Sequence of protein 2:
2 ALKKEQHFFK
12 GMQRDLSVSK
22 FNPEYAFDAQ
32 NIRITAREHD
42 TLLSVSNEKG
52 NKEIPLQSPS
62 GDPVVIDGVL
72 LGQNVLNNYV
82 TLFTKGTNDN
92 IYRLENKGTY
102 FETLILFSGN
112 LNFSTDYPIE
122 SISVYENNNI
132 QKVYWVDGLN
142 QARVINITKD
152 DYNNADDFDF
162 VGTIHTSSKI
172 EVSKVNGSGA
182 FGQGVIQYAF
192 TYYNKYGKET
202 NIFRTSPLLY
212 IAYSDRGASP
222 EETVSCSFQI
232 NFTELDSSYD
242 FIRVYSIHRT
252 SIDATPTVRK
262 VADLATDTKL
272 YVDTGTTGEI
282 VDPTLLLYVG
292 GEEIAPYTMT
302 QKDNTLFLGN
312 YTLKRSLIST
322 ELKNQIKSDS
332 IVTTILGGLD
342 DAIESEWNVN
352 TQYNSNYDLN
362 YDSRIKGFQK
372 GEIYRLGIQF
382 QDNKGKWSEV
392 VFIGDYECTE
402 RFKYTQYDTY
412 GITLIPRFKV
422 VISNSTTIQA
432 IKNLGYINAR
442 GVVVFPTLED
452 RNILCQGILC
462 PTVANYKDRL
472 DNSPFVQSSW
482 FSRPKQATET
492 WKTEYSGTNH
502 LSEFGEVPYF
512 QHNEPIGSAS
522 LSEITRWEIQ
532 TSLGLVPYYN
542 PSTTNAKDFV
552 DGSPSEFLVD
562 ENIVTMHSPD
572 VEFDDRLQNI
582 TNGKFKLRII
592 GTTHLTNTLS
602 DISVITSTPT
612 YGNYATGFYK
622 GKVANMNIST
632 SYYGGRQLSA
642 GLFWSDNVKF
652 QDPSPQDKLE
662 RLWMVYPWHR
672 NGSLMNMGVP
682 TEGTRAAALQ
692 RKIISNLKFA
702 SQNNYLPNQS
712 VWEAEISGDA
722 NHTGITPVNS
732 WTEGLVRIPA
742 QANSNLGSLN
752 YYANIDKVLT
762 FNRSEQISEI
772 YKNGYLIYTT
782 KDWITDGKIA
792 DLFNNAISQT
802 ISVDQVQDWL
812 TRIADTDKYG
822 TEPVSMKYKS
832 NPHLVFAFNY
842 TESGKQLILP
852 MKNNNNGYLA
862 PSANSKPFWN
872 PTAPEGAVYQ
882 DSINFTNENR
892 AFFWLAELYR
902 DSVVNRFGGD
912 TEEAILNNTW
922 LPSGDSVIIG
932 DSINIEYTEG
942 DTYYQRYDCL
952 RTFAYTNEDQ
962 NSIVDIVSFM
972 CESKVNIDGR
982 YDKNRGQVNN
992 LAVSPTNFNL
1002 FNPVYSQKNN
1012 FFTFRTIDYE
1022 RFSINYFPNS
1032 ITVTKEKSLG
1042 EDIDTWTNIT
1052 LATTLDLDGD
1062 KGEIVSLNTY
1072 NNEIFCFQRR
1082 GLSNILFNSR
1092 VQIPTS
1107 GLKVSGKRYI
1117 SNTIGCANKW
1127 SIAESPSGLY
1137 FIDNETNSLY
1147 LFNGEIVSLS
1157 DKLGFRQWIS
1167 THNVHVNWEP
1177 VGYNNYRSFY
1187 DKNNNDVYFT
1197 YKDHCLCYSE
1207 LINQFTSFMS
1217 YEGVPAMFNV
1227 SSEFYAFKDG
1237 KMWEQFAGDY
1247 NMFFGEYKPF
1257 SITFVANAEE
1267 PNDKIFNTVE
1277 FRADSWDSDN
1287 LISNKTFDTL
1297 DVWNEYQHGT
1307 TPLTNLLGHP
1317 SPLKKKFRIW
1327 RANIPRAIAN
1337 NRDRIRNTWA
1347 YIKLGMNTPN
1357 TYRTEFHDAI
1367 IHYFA

Sequence of protein 1:
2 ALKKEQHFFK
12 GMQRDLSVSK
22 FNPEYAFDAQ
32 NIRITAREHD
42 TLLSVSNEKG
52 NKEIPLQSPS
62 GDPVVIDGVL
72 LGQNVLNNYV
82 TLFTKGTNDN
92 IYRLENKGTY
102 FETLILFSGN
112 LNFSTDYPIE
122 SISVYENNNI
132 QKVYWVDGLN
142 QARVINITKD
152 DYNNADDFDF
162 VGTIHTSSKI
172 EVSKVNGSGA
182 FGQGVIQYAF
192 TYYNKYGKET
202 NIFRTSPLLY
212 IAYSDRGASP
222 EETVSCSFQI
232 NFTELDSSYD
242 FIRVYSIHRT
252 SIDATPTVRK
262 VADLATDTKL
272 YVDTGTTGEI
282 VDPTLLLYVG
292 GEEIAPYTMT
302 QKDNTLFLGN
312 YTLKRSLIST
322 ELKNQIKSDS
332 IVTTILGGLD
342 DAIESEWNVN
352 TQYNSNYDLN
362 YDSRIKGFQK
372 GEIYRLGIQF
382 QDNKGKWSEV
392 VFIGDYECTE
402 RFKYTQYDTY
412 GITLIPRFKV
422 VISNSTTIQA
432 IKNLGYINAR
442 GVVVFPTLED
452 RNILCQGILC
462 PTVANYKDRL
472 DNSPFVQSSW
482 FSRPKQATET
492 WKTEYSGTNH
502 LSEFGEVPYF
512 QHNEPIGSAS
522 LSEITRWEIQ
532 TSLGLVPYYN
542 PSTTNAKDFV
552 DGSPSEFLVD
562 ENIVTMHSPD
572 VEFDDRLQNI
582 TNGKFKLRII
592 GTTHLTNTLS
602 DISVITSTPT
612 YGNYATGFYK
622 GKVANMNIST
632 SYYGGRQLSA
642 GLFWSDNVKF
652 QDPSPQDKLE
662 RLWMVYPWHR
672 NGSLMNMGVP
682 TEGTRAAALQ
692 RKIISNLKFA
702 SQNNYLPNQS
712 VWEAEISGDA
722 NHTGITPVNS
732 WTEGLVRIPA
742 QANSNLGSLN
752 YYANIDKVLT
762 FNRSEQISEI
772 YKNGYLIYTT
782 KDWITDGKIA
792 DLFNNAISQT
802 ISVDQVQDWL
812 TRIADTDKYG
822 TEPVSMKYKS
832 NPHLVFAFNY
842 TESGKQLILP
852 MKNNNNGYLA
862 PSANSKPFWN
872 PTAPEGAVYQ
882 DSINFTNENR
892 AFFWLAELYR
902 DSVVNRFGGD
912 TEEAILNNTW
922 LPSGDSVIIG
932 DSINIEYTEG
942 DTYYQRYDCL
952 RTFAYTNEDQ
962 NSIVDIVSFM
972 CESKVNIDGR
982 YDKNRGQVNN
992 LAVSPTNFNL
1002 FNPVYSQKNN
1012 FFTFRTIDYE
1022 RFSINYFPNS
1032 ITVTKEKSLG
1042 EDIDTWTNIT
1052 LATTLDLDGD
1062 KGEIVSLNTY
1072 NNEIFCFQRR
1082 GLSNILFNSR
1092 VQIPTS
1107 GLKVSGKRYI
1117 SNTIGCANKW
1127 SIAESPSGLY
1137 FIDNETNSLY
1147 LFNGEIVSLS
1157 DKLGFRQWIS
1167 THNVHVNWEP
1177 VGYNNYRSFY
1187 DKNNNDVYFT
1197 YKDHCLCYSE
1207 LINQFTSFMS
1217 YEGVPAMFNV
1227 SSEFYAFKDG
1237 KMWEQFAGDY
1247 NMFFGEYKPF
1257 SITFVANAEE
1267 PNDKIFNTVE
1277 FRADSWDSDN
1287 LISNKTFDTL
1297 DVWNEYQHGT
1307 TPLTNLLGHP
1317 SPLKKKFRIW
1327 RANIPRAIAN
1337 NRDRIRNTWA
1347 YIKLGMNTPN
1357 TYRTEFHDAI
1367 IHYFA

Contacts between the two chains:
Residue Q302 in protein 2 contacts residue D1061 in protein 1 (closest heavy-atom distance 2.5 Å).
Residue N305 in protein 2 interacts with residue D1057 in protein 1 (closest heavy-atom distance 3.1 Å).
Residue F9 in protein 2 is in contact with residue K21 in protein 1 (closest heavy-atom distance 3.0 Å).
Residue K789 in protein 2 is in contact with residue D549 in protein 1 (closest heavy-atom distance 2.4 Å).
Residue A791 in protein 2 is in contact with residue D552 in protein 1 (closest heavy-atom distance 2.9 Å).
Residue R1091 in protein 2 interacts with residue Q1093 in protein 1 (closest heavy-atom distance 3.1 Å).
Residue K621 in protein 2 interacts with residue K468 in protein 1 (closest heavy-atom distance 2.7 Å).
Residue G987 in protein 2 contacts residue R738 in protein 1 (closest heavy-atom distance 2.5 Å).
Residue R1324 in protein 2 contacts residue N1343 in protein 1 (closest heavy-atom distance 3.3 Å).
Residue F1323 in protein 2 is in contact with residue D1269 in protein 1 (closest heavy-atom distance 2.9 Å).
Residue D268 in protein 2 is in contact with residue E914 in protein 1 (closest heavy-atom distance 3.1 Å).
Residue N1189 in protein 2 contacts residue E1141 in protein 1 (closest heavy-atom distance 2.6 Å).
Residue N795 in protein 2 interacts with residue K548 in protein 1 (closest heavy-atom distance 2.9 Å).
Residue R1091 in protein 2 contacts residue V1092 in protein 1 (closest heavy-atom distance 2.9 Å).
Residue V176 in protein 2 interacts with residue E450 in protein 1 (closest heavy-atom distance 3.2 Å).
Residue K659 in protein 2 is in contact with residue R764 in protein 1 (closest heavy-atom distance 3.2 Å).
Residue K196 in protein 2 interacts with residue F1023 in protein 1 (closest heavy-atom distance 2.7 Å).
Residue D787 in protein 2 interacts with residue Q767 in protein 1 (closest heavy-atom distance 3.2 Å).
Residue L43 in protein 2 contacts residue D16 in protein 1 (closest heavy-atom distance 3.0 Å).
Residue S124 in protein 2 contacts residue D1061 in protein 1 (closest heavy-atom distance 2.8 Å).
Residue L265 in protein 2 is in contact with residue N918 in protein 1 (closest heavy-atom distance 3.1 Å).
Residue Q1093 in protein 2 contacts residue Q1093 in protein 1 (closest heavy-atom distance 3.3 Å).
Residue N78 in protein 2 interacts with residue R1081 in protein 1 (closest heavy-atom distance 2.7 Å).
Residue D41 in protein 2 contacts residue D16 in protein 1 (closest heavy-atom distance 2.7 Å).
Residue N1189 in protein 2 contacts residue R1162 in protein 1 (closest heavy-atom distance 2.7 Å).
Residue Y126 in protein 2 interacts with residue G1060 in protein 1 (closest heavy-atom distance 3.1 Å).
Residue Y126 in protein 2 contacts residue N1030 in protein 1 (closest heavy-atom distance 3.0 Å).
Residue L44 in protein 2 contacts residue K21 in protein 1 (closest heavy-atom distance 3.0 Å).
Residue N351 in protein 2 interacts with residue S749 in protein 1 (closest heavy-atom distance 2.7 Å).
Residue S215 in protein 2 is in contact with residue T582 in protein 1 (closest heavy-atom distance 3.1 Å).
Residue I790 in protein 2 interacts with residue D552 in protein 1 (closest heavy-atom distance 3.1 Å).
Residue D1364 in protein 2 contacts residue K21 in protein 1 (closest heavy-atom distance 2.6 Å).
Residue R1324 in protein 2 contacts residue E1301 in protein 1 (closest heavy-atom distance 2.6 Å).
Residue N1072 in protein 2 is in contact with residue N1118 in protein 1 (closest heavy-atom distance 2.9 Å).
Residue D1364 in protein 2 interacts with residue E1266 in protein 1 (closest heavy-atom distance 2.7 Å).
Residue H1363 in protein 2 is in contact with residue S20 in protein 1 (closest heavy-atom distance 3.0 Å).
Residue Y615 in protein 2 interacts with residue R764 in protein 1 (closest heavy-atom distance 2.9 Å).
Residue Y197 in protein 2 contacts residue I1025 in protein 1 (closest heavy-atom distance 3.2 Å).
Residue L77 in protein 2 interacts with residue R1081 in protein 1 (closest heavy-atom distance 2.8 Å).
Residue L1040 in protein 2 interacts with residue D1057 in protein 1 (closest heavy-atom distance 3.2 Å).
Residue A37 in protein 2 interacts with residue D16 in protein 1 (closest heavy-atom distance 3.0 Å).
Residue Y615 in protein 2 is in contact with residue T817 in protein 1 (closest heavy-atom distance 2.6 Å).
Residue D41 in protein 2 is in contact with residue L17 in protein 1 (closest heavy-atom distance 3.2 Å).
Residue D41 in protein 2 contacts residue Q1163 in protein 1 (closest heavy-atom distance 3.0 Å).
Residue K789 in protein 2 contacts residue Q767 in protein 1 (closest heavy-atom distance 2.5 Å).
Residue K659 in protein 2 is in contact with residue N774 in protein 1 (closest heavy-atom distance 2.5 Å).
Residue K984 in protein 2 is in contact with residue E734 in protein 1 (closest heavy-atom distance 2.9 Å).
Residue S45 in protein 2 contacts residue S18 in protein 1 (closest heavy-atom distance 2.7 Å).
Residue L1207 in protein 2 is in contact with residue D1157 in protein 1 (closest heavy-atom distance 3.1 Å).
Residue Q7 in protein 2 interacts with residue E1266 in protein 1 (closest heavy-atom distance 3.2 Å).
Residue P1132 in protein 2 contacts residue T1119 in protein 1 (closest heavy-atom distance 3.2 Å).
Residue G788 in protein 2 contacts residue N763 in protein 1 (closest heavy-atom distance 3.0 Å).
Residue Y615 in protein 2 contacts residue T822 in protein 1 (closest heavy-atom distance 3.1 Å).
Residue D304 in protein 2 interacts with residue K1113 in protein 1 (closest heavy-atom distance 2.8 Å).
Residue R1278 in protein 2 interacts with residue P1267 in protein 1 (closest heavy-atom distance 3.2 Å).
Residue Q302 in protein 2 is in contact with residue D1059 in protein 1 (closest heavy-atom distance 3.0 Å).
Residue D787 in protein 2 interacts with residue S765 in protein 1 (closest heavy-atom distance 3.1 Å).
Residue S1097 in protein 2 is in contact with residue T1096 in protein 1 (closest heavy-atom distance 3.1 Å).
Residue D216 in protein 2 is in contact with residue T582 in protein 1 (closest heavy-atom distance 3.1 Å).
Residue D41 in protein 2 is in contact with residue S18 in protein 1 (closest heavy-atom distance 3.2 Å).

These two protein chains interact to form a complex.